Sequence of chain A:
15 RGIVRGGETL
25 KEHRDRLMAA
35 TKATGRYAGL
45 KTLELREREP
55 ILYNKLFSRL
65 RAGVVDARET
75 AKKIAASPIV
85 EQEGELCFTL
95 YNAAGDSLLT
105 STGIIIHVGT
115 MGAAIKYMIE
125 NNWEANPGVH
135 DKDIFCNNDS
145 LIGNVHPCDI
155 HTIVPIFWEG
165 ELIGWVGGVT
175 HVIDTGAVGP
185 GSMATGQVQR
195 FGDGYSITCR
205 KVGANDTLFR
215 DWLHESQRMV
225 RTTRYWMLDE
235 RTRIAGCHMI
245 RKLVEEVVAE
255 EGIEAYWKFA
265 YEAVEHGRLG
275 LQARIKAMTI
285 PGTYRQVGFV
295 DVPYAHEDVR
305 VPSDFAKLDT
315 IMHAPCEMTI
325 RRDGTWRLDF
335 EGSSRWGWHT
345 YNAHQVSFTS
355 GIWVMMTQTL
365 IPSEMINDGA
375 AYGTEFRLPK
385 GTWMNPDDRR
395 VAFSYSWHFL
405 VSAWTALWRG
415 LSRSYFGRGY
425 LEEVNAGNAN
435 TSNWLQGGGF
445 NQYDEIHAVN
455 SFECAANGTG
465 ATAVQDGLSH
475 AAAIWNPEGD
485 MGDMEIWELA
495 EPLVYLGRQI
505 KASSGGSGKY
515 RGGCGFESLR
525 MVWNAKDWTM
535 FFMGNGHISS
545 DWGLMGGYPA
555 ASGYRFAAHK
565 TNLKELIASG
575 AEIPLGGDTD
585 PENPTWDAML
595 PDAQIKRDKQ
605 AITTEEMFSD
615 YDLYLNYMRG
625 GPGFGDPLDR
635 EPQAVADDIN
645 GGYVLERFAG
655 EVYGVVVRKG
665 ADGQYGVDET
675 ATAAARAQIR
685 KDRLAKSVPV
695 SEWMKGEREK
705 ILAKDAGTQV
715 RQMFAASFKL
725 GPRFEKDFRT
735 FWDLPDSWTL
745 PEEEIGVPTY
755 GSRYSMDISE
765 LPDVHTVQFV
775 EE

This data describes a binding interaction between two proteins.

Interface contacts:
Residue D531 in chain B interacts with residue Y754 in chain A (closest heavy-atom distance 3.2 Å).
Residue L212 in chain B is in contact with residue N130 in chain A (closest heavy-atom distance 3.1 Å).
Residue R304 in chain B is in contact with residue P306 in chain A (closest heavy-atom distance 3.2 Å).
Residue R393 in chain B interacts with residue V224 in chain A (closest heavy-atom distance 3.0 Å).
Residue N130 in chain B contacts residue F213 in chain A (closest heavy-atom distance 3.4 Å).
Residue Y754 in chain B interacts with residue D531 in chain A (closest heavy-atom distance 3.2 Å).
Residue R214 in chain B contacts residue N126 in chain A (closest heavy-atom distance 3.0 Å).
Residue N126 in chain B interacts with residue R214 in chain A (closest heavy-atom distance 3.0 Å).
Residue Y121 in chain B interacts with residue H218 in chain A (closest heavy-atom distance 2.8 Å).
Residue D143 in chain B contacts residue R222 in chain A (closest heavy-atom distance 3.0 Å).
Residue D215 in chain B is in contact with residue K205 in chain A (closest heavy-atom distance 2.9 Å).
Residue Y121 in chain B is in contact with residue R222 in chain A (closest heavy-atom distance 2.9 Å).
Residue D308 in chain B is in contact with residue M611 in chain A (closest heavy-atom distance 2.9 Å).
Residue N125 in chain B interacts with residue H218 in chain A (closest heavy-atom distance 3.5 Å).
Residue T227 in chain B interacts with residue R393 in chain A (closest heavy-atom distance 3.3 Å).
Residue M611 in chain B contacts residue D308 in chain A (closest heavy-atom distance 2.9 Å).
Residue R222 in chain B contacts residue D143 in chain A (closest heavy-atom distance 3.0 Å).
Residue N125 in chain B is in contact with residue R214 in chain A (closest heavy-atom distance 3.1 Å).
Residue R394 in chain B is in contact with residue I450 in chain A (closest heavy-atom distance 3.5 Å).
Residue R204 in chain B is in contact with residue D215 in chain A (closest heavy-atom distance 3.4 Å).
Residue H218 in chain B interacts with residue D767 in chain A (closest heavy-atom distance 3.0 Å).
Residue I201 in chain B is in contact with residue E219 in chain A (closest heavy-atom distance 3.3 Å).
Residue F444 in chain B interacts with residue R394 in chain A (closest heavy-atom distance 3.4 Å).
Residue R225 in chain B contacts residue R393 in chain A (closest heavy-atom distance 2.9 Å).
Residue V224 in chain B contacts residue R393 in chain A (closest heavy-atom distance 2.9 Å).
Residue T202 in chain B contacts residue E219 in chain A (closest heavy-atom distance 3.0 Å).
Residue P306 in chain B contacts residue R304 in chain A (closest heavy-atom distance 3.3 Å).
Residue D767 in chain B interacts with residue R214 in chain A (closest heavy-atom distance 3.1 Å).
Residue F213 in chain B contacts residue N130 in chain A (closest heavy-atom distance 3.4 Å).
Residue N130 in chain B is in contact with residue L212 in chain A (closest heavy-atom distance 3.1 Å).
Residue R214 in chain B is in contact with residue N130 in chain A (closest heavy-atom distance 2.8 Å).
Residue R393 in chain B contacts residue R225 in chain A (closest heavy-atom distance 2.9 Å).
Residue R204 in chain B contacts residue R204 in chain A (closest heavy-atom distance 3.4 Å).
Residue S307 in chain B is in contact with residue E609 in chain A (closest heavy-atom distance 2.6 Å).
Residue M611 in chain B is in contact with residue Y754 in chain A (closest heavy-atom distance 3.4 Å).
Residue W532 in chain B is in contact with residue Y754 in chain A (closest heavy-atom distance 2.7 Å).
Residue A181 in chain B interacts with residue F195 in chain A (closest heavy-atom distance 3.5 Å).
Residue M223 in chain B interacts with residue R194 in chain A (closest heavy-atom distance 3.5 Å).
Residue Y754 in chain B is in contact with residue M611 in chain A (closest heavy-atom distance 3.4 Å).
Residue I450 in chain B is in contact with residue R394 in chain A (closest heavy-atom distance 3.4 Å).
Residue R194 in chain B contacts residue M223 in chain A (closest heavy-atom distance 3.4 Å).
Residue G180 in chain B is in contact with residue F195 in chain A (closest heavy-atom distance 3.4 Å).
Residue E609 in chain B contacts residue S307 in chain A (closest heavy-atom distance 2.7 Å).
Residue R214 in chain B interacts with residue D767 in chain A (closest heavy-atom distance 3.1 Å).
Residue E219 in chain B contacts residue T202 in chain A (closest heavy-atom distance 3.1 Å).
Residue K205 in chain B is in contact with residue D215 in chain A (closest heavy-atom distance 2.9 Å).
Residue G755 in chain B is in contact with residue D531 in chain A (closest heavy-atom distance 2.9 Å).
Residue D215 in chain B interacts with residue C203 in chain A (closest heavy-atom distance 3.5 Å).
Residue H218 in chain B is in contact with residue Y121 in chain A (closest heavy-atom distance 2.9 Å).
Residue D767 in chain B is in contact with residue H218 in chain A (closest heavy-atom distance 3.0 Å).
Residue Y754 in chain B is in contact with residue W532 in chain A (closest heavy-atom distance 2.7 Å).
Residue R214 in chain B contacts residue N125 in chain A (closest heavy-atom distance 3.1 Å).
Residue R222 in chain B contacts residue R194 in chain A (closest heavy-atom distance 3.2 Å).
Residue F195 in chain B contacts residue G180 in chain A (closest heavy-atom distance 3.3 Å).
Residue E219 in chain B interacts with residue I201 in chain A (closest heavy-atom distance 3.3 Å).
Residue N130 in chain B is in contact with residue R214 in chain A (closest heavy-atom distance 2.8 Å).
Residue R222 in chain B is in contact with residue Y121 in chain A (closest heavy-atom distance 2.9 Å).
Residue D531 in chain B is in contact with residue G755 in chain A (closest heavy-atom distance 2.8 Å).
Residue R393 in chain B contacts residue T227 in chain A (closest heavy-atom distance 3.4 Å).
Residue R194 in chain B interacts with residue R222 in chain A (closest heavy-atom distance 3.2 Å).

Sequence of chain B:
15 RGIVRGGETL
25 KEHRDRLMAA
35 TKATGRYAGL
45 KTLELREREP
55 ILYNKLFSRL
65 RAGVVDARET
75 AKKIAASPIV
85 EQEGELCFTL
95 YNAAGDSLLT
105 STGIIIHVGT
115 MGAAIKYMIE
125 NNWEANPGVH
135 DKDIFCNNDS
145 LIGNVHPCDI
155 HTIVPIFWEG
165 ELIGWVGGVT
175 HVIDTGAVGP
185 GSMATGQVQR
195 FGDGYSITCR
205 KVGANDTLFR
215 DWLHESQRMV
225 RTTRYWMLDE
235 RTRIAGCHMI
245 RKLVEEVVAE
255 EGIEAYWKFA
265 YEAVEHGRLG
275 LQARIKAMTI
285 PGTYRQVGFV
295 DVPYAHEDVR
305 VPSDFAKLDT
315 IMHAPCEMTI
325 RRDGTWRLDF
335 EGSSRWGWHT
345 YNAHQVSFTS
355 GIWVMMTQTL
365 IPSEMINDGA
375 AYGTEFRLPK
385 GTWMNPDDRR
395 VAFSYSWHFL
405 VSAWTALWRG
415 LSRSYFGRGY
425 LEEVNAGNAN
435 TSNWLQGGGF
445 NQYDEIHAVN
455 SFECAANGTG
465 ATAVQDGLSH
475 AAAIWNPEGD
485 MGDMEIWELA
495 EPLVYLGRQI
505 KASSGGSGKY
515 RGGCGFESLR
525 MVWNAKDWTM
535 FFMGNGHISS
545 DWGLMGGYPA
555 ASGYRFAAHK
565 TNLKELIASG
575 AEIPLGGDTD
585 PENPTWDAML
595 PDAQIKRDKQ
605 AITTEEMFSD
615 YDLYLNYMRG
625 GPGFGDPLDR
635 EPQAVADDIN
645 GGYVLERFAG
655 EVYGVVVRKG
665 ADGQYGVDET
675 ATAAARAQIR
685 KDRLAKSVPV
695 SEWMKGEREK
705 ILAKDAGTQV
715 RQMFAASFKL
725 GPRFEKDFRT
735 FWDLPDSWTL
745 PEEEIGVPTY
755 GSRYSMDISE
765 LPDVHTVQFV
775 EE